Residue-level contacts at the interface:
Residue M1 in chain B is in contact with residue L173 in chain A (closest heavy-atom distance 3.6 Å).
Residue M1 in chain B contacts residue L172 in chain A (closest heavy-atom distance 3.8 Å).
Residue M1 in chain B contacts residue A177 in chain A (closest heavy-atom distance 4.6 Å).
Residue A26 in chain B contacts residue L173 in chain A (closest heavy-atom distance 4.7 Å).
Residue N3 in chain B contacts residue I178 in chain A (closest heavy-atom distance 4.1 Å).
Residue M1 in chain B is in contact with residue L175 in chain A (closest heavy-atom distance 5.0 Å).
Residue M1 in chain B interacts with residue G176 in chain A (closest heavy-atom distance 3.8 Å).
Residue A30 in chain B interacts with residue L173 in chain A (closest heavy-atom distance 4.0 Å).

Sequence of chain A:
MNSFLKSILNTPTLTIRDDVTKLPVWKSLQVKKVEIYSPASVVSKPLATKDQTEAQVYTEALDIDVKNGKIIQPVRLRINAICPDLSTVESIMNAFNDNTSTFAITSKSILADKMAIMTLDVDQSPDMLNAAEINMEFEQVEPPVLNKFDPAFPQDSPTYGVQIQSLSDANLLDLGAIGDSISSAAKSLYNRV

Sequence of chain B:
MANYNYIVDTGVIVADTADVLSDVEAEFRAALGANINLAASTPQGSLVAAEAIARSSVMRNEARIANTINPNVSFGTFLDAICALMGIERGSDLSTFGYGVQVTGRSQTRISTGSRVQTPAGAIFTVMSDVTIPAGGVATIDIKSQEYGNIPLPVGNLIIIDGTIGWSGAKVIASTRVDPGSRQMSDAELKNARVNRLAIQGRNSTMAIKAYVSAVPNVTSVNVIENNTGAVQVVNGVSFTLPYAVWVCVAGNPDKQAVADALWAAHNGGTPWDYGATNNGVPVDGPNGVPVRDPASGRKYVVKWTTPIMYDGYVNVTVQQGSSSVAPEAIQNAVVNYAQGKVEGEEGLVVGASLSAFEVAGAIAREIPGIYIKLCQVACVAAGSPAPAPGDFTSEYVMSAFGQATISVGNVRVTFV

This data describes a binding interaction between two proteins.